Sequence of protein 2:
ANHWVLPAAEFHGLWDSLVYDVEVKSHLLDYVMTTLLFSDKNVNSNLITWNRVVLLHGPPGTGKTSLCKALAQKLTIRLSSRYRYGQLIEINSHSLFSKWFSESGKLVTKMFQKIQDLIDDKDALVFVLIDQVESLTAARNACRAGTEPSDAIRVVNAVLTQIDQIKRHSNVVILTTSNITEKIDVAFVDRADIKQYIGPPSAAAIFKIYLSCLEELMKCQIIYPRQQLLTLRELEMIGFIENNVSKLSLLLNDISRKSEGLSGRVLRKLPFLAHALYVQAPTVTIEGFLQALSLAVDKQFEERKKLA

Sequence of protein 1:
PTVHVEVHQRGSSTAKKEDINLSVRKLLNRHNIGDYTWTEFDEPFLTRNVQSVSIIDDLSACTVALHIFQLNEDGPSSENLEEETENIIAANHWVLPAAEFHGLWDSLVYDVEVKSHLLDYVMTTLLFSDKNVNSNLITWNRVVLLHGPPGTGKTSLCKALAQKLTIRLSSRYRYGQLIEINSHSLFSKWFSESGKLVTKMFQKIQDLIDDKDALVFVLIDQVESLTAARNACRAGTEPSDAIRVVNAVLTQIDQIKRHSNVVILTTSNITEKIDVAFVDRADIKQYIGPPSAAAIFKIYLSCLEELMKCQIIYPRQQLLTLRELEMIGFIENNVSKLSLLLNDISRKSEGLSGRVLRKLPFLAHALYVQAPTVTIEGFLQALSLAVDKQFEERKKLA

The following describes two proteins that form a bound complex.

Residue-level contacts at the interface:
Residue T282 in protein 1 is in contact with residue Q253 in protein 2 (closest heavy-atom distance 3.5 Å).
Residue D151 in protein 1 contacts residue Q401 in protein 2 (closest heavy-atom distance 2.7 Å).
Residue L168 in protein 1 is in contact with residue R389 in protein 2 (closest heavy-atom distance 2.8 Å).
Residue D311 in protein 1 is in contact with residue P181 in protein 2 (closest heavy-atom distance 3.9 Å).
Residue T170 in protein 1 contacts residue R389 in protein 2 (closest heavy-atom distance 2.8 Å).
Residue R275 in protein 1 interacts with residue A259 in protein 2 (closest heavy-atom distance 3.2 Å).
Residue D311 in protein 1 is in contact with residue R386 in protein 2 (closest heavy-atom distance 3.6 Å).
Residue F159 in protein 1 is in contact with residue I343 in protein 2 (closest heavy-atom distance 3.5 Å).
Residue E224 in protein 1 contacts residue K220 in protein 2 (closest heavy-atom distance 3.2 Å).
Residue T170 in protein 1 contacts residue K390 in protein 2 (closest heavy-atom distance 3.5 Å).
Residue D151 in protein 1 contacts residue A397 in protein 2 (closest heavy-atom distance 3.7 Å).
Residue H148 in protein 1 is in contact with residue K420 in protein 2 (closest heavy-atom distance 3.5 Å).
Residue A279 in protein 1 is in contact with residue H215 in protein 2 (closest heavy-atom distance 3.2 Å).
Residue Y152 in protein 1 interacts with residue F393 in protein 2 (closest heavy-atom distance 3.2 Å).
Residue V164 in protein 1 contacts residue E337 in protein 2 (closest heavy-atom distance 3.2 Å).
Residue C264 in protein 1 contacts residue K304 in protein 2 (closest heavy-atom distance 3.5 Å).
Residue T155 in protein 1 interacts with residue H396 in protein 2 (closest heavy-atom distance 3.3 Å).
Residue S271 in protein 1 contacts residue A259 in protein 2 (closest heavy-atom distance 3.1 Å).
Residue V229 in protein 1 interacts with residue H215 in protein 2 (closest heavy-atom distance 3.8 Å).
Residue I169 in protein 1 contacts residue C334 in protein 2 (closest heavy-atom distance 3.4 Å).
Residue Q286 in protein 1 contacts residue E211 in protein 2 (closest heavy-atom distance 3.0 Å).
Residue I274 in protein 1 interacts with residue E255 in protein 2 (closest heavy-atom distance 3.9 Å).
Residue I169 in protein 1 contacts residue L338 in protein 2 (closest heavy-atom distance 3.5 Å).
Residue N262 in protein 1 interacts with residue K304 in protein 2 (closest heavy-atom distance 2.7 Å).
Residue R312 in protein 1 contacts residue G182 in protein 2 (closest heavy-atom distance 3.6 Å).
Residue F159 in protein 1 contacts residue H396 in protein 2 (closest heavy-atom distance 3.9 Å).
Residue W171 in protein 1 is in contact with residue K390 in protein 2 (closest heavy-atom distance 3.8 Å).
Residue R261 in protein 1 contacts residue K304 in protein 2 (closest heavy-atom distance 3.1 Å).
Residue D314 in protein 1 interacts with residue K390 in protein 2 (closest heavy-atom distance 3.4 Å).
Residue Q317 in protein 1 interacts with residue K420 in protein 2 (closest heavy-atom distance 3.2 Å).
Residue A260 in protein 1 contacts residue K304 in protein 2 (closest heavy-atom distance 3.9 Å).
Residue F159 in protein 1 contacts residue F393 in protein 2 (closest heavy-atom distance 3.4 Å).
Residue H148 in protein 1 contacts residue L398 in protein 2 (closest heavy-atom distance 3.6 Å).
Residue N167 in protein 1 is in contact with residue R389 in protein 2 (closest heavy-atom distance 3.5 Å).
Residue D311 in protein 1 is in contact with residue S384 in protein 2 (closest heavy-atom distance 3.9 Å).
Residue A263 in protein 1 contacts residue K304 in protein 2 (closest heavy-atom distance 3.7 Å).
Residue I169 in protein 1 contacts residue E337 in protein 2 (closest heavy-atom distance 3.7 Å).
Residue V164 in protein 1 interacts with residue I343 in protein 2 (closest heavy-atom distance 3.6 Å).
Residue D314 in protein 1 contacts residue L394 in protein 2 (closest heavy-atom distance 3.6 Å).
Residue I274 in protein 1 is in contact with residue K304 in protein 2 (closest heavy-atom distance 3.5 Å).
Residue N165 in protein 1 contacts residue E337 in protein 2 (closest heavy-atom distance 3.0 Å).
Residue R312 in protein 1 interacts with residue R386 in protein 2 (closest heavy-atom distance 2.6 Å).
Residue L168 in protein 1 contacts residue C334 in protein 2 (closest heavy-atom distance 3.4 Å).
Residue R312 in protein 1 is in contact with residue N300 in protein 2 (closest heavy-atom distance 3.6 Å).
Residue T156 in protein 1 contacts residue F393 in protein 2 (closest heavy-atom distance 3.1 Å).
Residue N278 in protein 1 interacts with residue S256 in protein 2 (closest heavy-atom distance 3.9 Å).
Residue N278 in protein 1 contacts residue Q253 in protein 2 (closest heavy-atom distance 3.5 Å).
Residue R275 in protein 1 is in contact with residue H215 in protein 2 (closest heavy-atom distance 3.1 Å).
Residue D311 in protein 1 is in contact with residue V387 in protein 2 (closest heavy-atom distance 3.4 Å).
Residue V164 in protein 1 interacts with residue C341 in protein 2 (closest heavy-atom distance 3.6 Å).
Residue A308 in protein 1 contacts residue P181 in protein 2 (closest heavy-atom distance 3.8 Å).
Residue G226 in protein 1 is in contact with residue H215 in protein 2 (closest heavy-atom distance 3.0 Å).
Residue T268 in protein 1 is in contact with residue T268 in protein 2 (closest heavy-atom distance 3.4 Å).
Residue N278 in protein 1 is in contact with residue H215 in protein 2 (closest heavy-atom distance 3.7 Å).
Residue K162 in protein 1 is in contact with residue C341 in protein 2 (closest heavy-atom distance 3.3 Å).
Residue L168 in protein 1 contacts residue S333 in protein 2 (closest heavy-atom distance 3.6 Å).
Residue N262 in protein 1 interacts with residue E303 in protein 2 (closest heavy-atom distance 3.8 Å).
Residue S223 in protein 1 interacts with residue F218 in protein 2 (closest heavy-atom distance 3.9 Å).
Residue L168 in protein 1 is in contact with residue E337 in protein 2 (closest heavy-atom distance 3.2 Å).
Residue K316 in protein 1 contacts residue E424 in protein 2 (closest heavy-atom distance 3.3 Å).